Sequence of protein 2:
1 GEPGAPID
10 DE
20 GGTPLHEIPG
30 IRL

Interface contacts:
Residue I179 in protein 1 interacts with residue L24 in protein 2 (closest heavy-atom distance 3.6 Å).
Residue L96 in protein 1 is in contact with residue L32 in protein 2 (closest heavy-atom distance 3.7 Å).
Residue W227 in protein 1 interacts with residue L24 in protein 2 (closest heavy-atom distance 3.6 Å).
Residue Q131 in protein 1 is in contact with residue E2 in protein 2 (closest heavy-atom distance 3.3 Å).
Residue N184 in protein 1 interacts with residue D10 in protein 2 (closest heavy-atom distance 3.1 Å).
Residue R245 in protein 1 contacts residue D8 in protein 2 (closest heavy-atom distance 2.8 Å).
Residue R233 in protein 1 interacts with residue G29 in protein 2 (closest heavy-atom distance 3.9 Å).
Residue R170 in protein 1 contacts residue G4 in protein 2 (closest heavy-atom distance 2.9 Å).
Residue A132 in protein 1 interacts with residue E2 in protein 2 (closest heavy-atom distance 2.6 Å).
Residue F186 in protein 1 is in contact with residue G4 in protein 2 (closest heavy-atom distance 3.7 Å).
Residue E202 in protein 1 contacts residue L32 in protein 2 (closest heavy-atom distance 3.8 Å).
Residue Y47 in protein 1 interacts with residue H25 in protein 2 (closest heavy-atom distance 3.5 Å).
Residue H242 in protein 1 is in contact with residue A5 in protein 2 (closest heavy-atom distance 3.7 Å).
Residue E229 in protein 1 interacts with residue G29 in protein 2 (closest heavy-atom distance 3.9 Å).
Residue R89 in protein 1 contacts residue D10 in protein 2 (closest heavy-atom distance 3.1 Å).
Residue E202 in protein 1 contacts residue I30 in protein 2 (closest heavy-atom distance 3.7 Å).
Residue L246 in protein 1 contacts residue D10 in protein 2 (closest heavy-atom distance 3.8 Å).
Residue W227 in protein 1 interacts with residue L32 in protein 2 (closest heavy-atom distance 3.5 Å).
Residue G228 in protein 1 contacts residue I30 in protein 2 (closest heavy-atom distance 3.3 Å).
Residue F244 in protein 1 interacts with residue I7 in protein 2 (closest heavy-atom distance 3.3 Å).
Residue V225 in protein 1 interacts with residue R31 in protein 2 (closest heavy-atom distance 3.6 Å).
Residue C231 in protein 1 contacts residue R31 in protein 2 (closest heavy-atom distance 3.9 Å).
Residue A200 in protein 1 interacts with residue R31 in protein 2 (closest heavy-atom distance 3.5 Å).
Residue A132 in protein 1 is in contact with residue G1 in protein 2 (closest heavy-atom distance 3.7 Å).
Residue E169 in protein 1 contacts residue E2 in protein 2 (closest heavy-atom distance 3.4 Å).
Residue R170 in protein 1 interacts with residue A5 in protein 2 (closest heavy-atom distance 3.8 Å).
Residue L96 in protein 1 interacts with residue L24 in protein 2 (closest heavy-atom distance 3.6 Å).
Residue R93 in protein 1 interacts with residue P23 in protein 2 (closest heavy-atom distance 3.4 Å).
Residue W50 in protein 1 is in contact with residue H25 in protein 2 (closest heavy-atom distance 3.6 Å).
Residue A127 in protein 1 interacts with residue I7 in protein 2 (closest heavy-atom distance 3.8 Å).
Residue Q131 in protein 1 contacts residue G1 in protein 2 (closest heavy-atom distance 3.0 Å).
Residue E202 in protein 1 is in contact with residue R31 in protein 2 (closest heavy-atom distance 3.6 Å).
Residue S205 in protein 1 contacts residue L32 in protein 2 (closest heavy-atom distance 2.6 Å).
Residue N95 in protein 1 is in contact with residue L24 in protein 2 (closest heavy-atom distance 3.6 Å).
Residue W227 in protein 1 contacts residue R31 in protein 2 (closest heavy-atom distance 3.4 Å).
Residue R180 in protein 1 contacts residue G20 in protein 2 (closest heavy-atom distance 3.9 Å).
Residue I179 in protein 1 contacts residue I27 in protein 2 (closest heavy-atom distance 3.8 Å).
Residue G238 in protein 1 interacts with residue R31 in protein 2 (closest heavy-atom distance 3.8 Å).
Residue Y47 in protein 1 is in contact with residue L32 in protein 2 (closest heavy-atom distance 3.5 Å).
Residue W50 in protein 1 interacts with residue I30 in protein 2 (closest heavy-atom distance 3.8 Å).
Residue E94 in protein 1 interacts with residue T22 in protein 2 (closest heavy-atom distance 3.7 Å).
Residue R89 in protein 1 is in contact with residue E11 in protein 2 (closest heavy-atom distance 3.3 Å).
Residue I179 in protein 1 interacts with residue T22 in protein 2 (closest heavy-atom distance 3.7 Å).
Residue E94 in protein 1 interacts with residue L24 in protein 2 (closest heavy-atom distance 2.9 Å).
Residue R123 in protein 1 contacts residue I7 in protein 2 (closest heavy-atom distance 2.5 Å).
Residue L130 in protein 1 interacts with residue G4 in protein 2 (closest heavy-atom distance 2.9 Å).
Residue G228 in protein 1 contacts residue R31 in protein 2 (closest heavy-atom distance 2.7 Å).
Residue W50 in protein 1 is in contact with residue L32 in protein 2 (closest heavy-atom distance 3.7 Å).
Residue D199 in protein 1 contacts residue R31 in protein 2 (closest heavy-atom distance 3.2 Å).
Residue H43 in protein 1 is in contact with residue L32 in protein 2 (closest heavy-atom distance 2.7 Å).
Residue R98 in protein 1 is in contact with residue D10 in protein 2 (closest heavy-atom distance 2.9 Å).
Residue E94 in protein 1 contacts residue P23 in protein 2 (closest heavy-atom distance 3.3 Å).
Residue R245 in protein 1 contacts residue D10 in protein 2 (closest heavy-atom distance 3.0 Å).
Residue E94 in protein 1 contacts residue G21 in protein 2 (closest heavy-atom distance 3.4 Å).
Residue G230 in protein 1 contacts residue G29 in protein 2 (closest heavy-atom distance 2.8 Å).
Residue G230 in protein 1 interacts with residue R31 in protein 2 (closest heavy-atom distance 3.4 Å).
Residue D183 in protein 1 contacts residue P6 in protein 2 (closest heavy-atom distance 3.8 Å).
Residue L130 in protein 1 contacts residue P3 in protein 2 (closest heavy-atom distance 3.6 Å).
Residue P49 in protein 1 is in contact with residue H25 in protein 2 (closest heavy-atom distance 3.5 Å).
Residue H242 in protein 1 is in contact with residue P6 in protein 2 (closest heavy-atom distance 2.7 Å).

This data describes a binding interaction between two proteins.

Sequence of protein 1:
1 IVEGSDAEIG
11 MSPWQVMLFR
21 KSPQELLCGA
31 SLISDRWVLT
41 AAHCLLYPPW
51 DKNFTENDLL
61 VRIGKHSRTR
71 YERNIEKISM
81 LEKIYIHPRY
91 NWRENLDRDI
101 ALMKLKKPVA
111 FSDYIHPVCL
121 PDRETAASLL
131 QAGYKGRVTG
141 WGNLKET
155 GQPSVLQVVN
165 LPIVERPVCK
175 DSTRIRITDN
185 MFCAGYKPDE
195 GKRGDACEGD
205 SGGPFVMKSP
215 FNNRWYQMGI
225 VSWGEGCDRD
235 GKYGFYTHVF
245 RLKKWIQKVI